Sequence of protein 2:
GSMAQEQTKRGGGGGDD

The following describes two proteins that form a bound complex.

Sequence of protein 1:
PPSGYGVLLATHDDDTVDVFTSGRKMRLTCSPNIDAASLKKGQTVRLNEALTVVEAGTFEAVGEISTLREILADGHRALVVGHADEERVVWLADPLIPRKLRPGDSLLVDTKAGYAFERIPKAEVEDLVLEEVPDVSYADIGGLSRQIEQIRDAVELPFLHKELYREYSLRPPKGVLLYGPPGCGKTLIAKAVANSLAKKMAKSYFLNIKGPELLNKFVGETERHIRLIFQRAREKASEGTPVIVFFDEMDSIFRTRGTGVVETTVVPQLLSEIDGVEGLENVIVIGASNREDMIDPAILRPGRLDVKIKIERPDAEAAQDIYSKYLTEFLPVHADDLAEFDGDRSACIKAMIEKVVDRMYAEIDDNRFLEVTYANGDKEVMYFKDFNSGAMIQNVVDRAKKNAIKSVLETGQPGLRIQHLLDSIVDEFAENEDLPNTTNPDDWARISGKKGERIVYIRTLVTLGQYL

Residue-level contacts at the interface:
Residue V384 in protein 1 contacts residue E6 in protein 2 (closest heavy-atom distance 2.8 Å).
Residue H179 in protein 1 contacts residue D16 in protein 2 (closest heavy-atom distance 4.9 Å).
Residue V342 in protein 1 is in contact with residue G12 in protein 2 (closest heavy-atom distance 3.9 Å).
Residue K340 in protein 1 is in contact with residue G11 in protein 2 (closest heavy-atom distance 4.0 Å).
Residue V384 in protein 1 is in contact with residue A4 in protein 2 (closest heavy-atom distance 4.6 Å).
Residue K340 in protein 1 is in contact with residue G12 in protein 2 (closest heavy-atom distance 3.1 Å).
Residue H179 in protein 1 interacts with residue G14 in protein 2 (closest heavy-atom distance 4.3 Å).
Residue F341 in protein 1 is in contact with residue G12 in protein 2 (closest heavy-atom distance 4.5 Å).